Sequence of protein 1:
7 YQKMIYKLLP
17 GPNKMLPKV

Interface contacts:
Residue D130 in protein 2 interacts with residue K20 in protein 1 (closest heavy-atom distance 4.6 Å).
Residue K62 in protein 2 contacts residue M21 in protein 1 (closest heavy-atom distance 4.3 Å).
Residue Q43 in protein 2 interacts with residue V25 in protein 1 (closest heavy-atom distance 3.3 Å).
Residue A127 in protein 2 interacts with residue L14 in protein 1 (closest heavy-atom distance 3.6 Å).
Residue V169 in protein 2 interacts with residue N19 in protein 1 (closest heavy-atom distance 4.1 Å).
Residue F129 in protein 2 is in contact with residue G17 in protein 1 (closest heavy-atom distance 3.0 Å).
Residue Q173 in protein 2 is in contact with residue P18 in protein 1 (closest heavy-atom distance 3.2 Å).
Residue T128 in protein 2 interacts with residue P18 in protein 1 (closest heavy-atom distance 3.7 Å).
Residue F129 in protein 2 is in contact with residue L15 in protein 1 (closest heavy-atom distance 2.9 Å).
Residue S199 in protein 2 interacts with residue P18 in protein 1 (closest heavy-atom distance 4.7 Å).
Residue I126 in protein 2 is in contact with residue I11 in protein 1 (closest heavy-atom distance 4.3 Å).
Residue L68 in protein 2 is in contact with residue K20 in protein 1 (closest heavy-atom distance 3.9 Å).
Residue L68 in protein 2 interacts with residue M21 in protein 1 (closest heavy-atom distance 4.2 Å).
Residue Q125 in protein 2 contacts residue I11 in protein 1 (closest heavy-atom distance 3.3 Å).
Residue V171 in protein 2 interacts with residue L22 in protein 1 (closest heavy-atom distance 4.1 Å).
Residue T198 in protein 2 is in contact with residue G17 in protein 1 (closest heavy-atom distance 4.2 Å).
Residue I126 in protein 2 is in contact with residue L15 in protein 1 (closest heavy-atom distance 3.6 Å).
Residue L202 in protein 2 contacts residue P16 in protein 1 (closest heavy-atom distance 3.4 Å).
Residue V169 in protein 2 is in contact with residue P18 in protein 1 (closest heavy-atom distance 4.3 Å).
Residue A127 in protein 2 is in contact with residue L15 in protein 1 (closest heavy-atom distance 3.0 Å).
Residue F129 in protein 2 interacts with residue L14 in protein 1 (closest heavy-atom distance 4.3 Å).
Residue T128 in protein 2 is in contact with residue L15 in protein 1 (closest heavy-atom distance 3.4 Å).
Residue T128 in protein 2 is in contact with residue P16 in protein 1 (closest heavy-atom distance 4.1 Å).
Residue T201 in protein 2 is in contact with residue L15 in protein 1 (closest heavy-atom distance 3.6 Å).
Residue Q125 in protein 2 is in contact with residue K13 in protein 1 (closest heavy-atom distance 3.9 Å).
Residue L68 in protein 2 is in contact with residue L22 in protein 1 (closest heavy-atom distance 3.7 Å).
Residue Q125 in protein 2 contacts residue M10 in protein 1 (closest heavy-atom distance 4.0 Å).
Residue Q125 in protein 2 is in contact with residue Y12 in protein 1 (closest heavy-atom distance 3.4 Å).
Residue V161 in protein 2 is in contact with residue P18 in protein 1 (closest heavy-atom distance 4.5 Å).
Residue I126 in protein 2 is in contact with residue K13 in protein 1 (closest heavy-atom distance 3.7 Å).
Residue G205 in protein 2 is in contact with residue L15 in protein 1 (closest heavy-atom distance 4.2 Å).
Residue L202 in protein 2 interacts with residue L15 in protein 1 (closest heavy-atom distance 4.0 Å).
Residue S199 in protein 2 is in contact with residue N19 in protein 1 (closest heavy-atom distance 2.6 Å).
Residue T201 in protein 2 contacts residue P16 in protein 1 (closest heavy-atom distance 3.0 Å).
Residue D196 in protein 2 interacts with residue N19 in protein 1 (closest heavy-atom distance 3.1 Å).
Residue V171 in protein 2 interacts with residue K20 in protein 1 (closest heavy-atom distance 4.0 Å).
Residue T128 in protein 2 contacts residue L14 in protein 1 (closest heavy-atom distance 4.4 Å).
Residue T198 in protein 2 interacts with residue P16 in protein 1 (closest heavy-atom distance 3.6 Å).
Residue E99 in protein 2 contacts residue K13 in protein 1 (closest heavy-atom distance 4.4 Å).
Residue A127 in protein 2 is in contact with residue K13 in protein 1 (closest heavy-atom distance 2.9 Å).
Residue E148 in protein 2 interacts with residue V25 in protein 1 (closest heavy-atom distance 3.9 Å).
Residue M149 in protein 2 is in contact with residue V25 in protein 1 (closest heavy-atom distance 4.3 Å).
Residue Q125 in protein 2 is in contact with residue K9 in protein 1 (closest heavy-atom distance 4.1 Å).
Residue P174 in protein 2 is in contact with residue P23 in protein 1 (closest heavy-atom distance 4.0 Å).
Residue K62 in protein 2 interacts with residue V25 in protein 1 (closest heavy-atom distance 4.2 Å).
Residue F129 in protein 2 is in contact with residue P16 in protein 1 (closest heavy-atom distance 4.0 Å).
Residue A127 in protein 2 contacts residue I11 in protein 1 (closest heavy-atom distance 3.4 Å).
Residue M42 in protein 2 contacts residue L22 in protein 1 (closest heavy-atom distance 4.3 Å).
Residue V171 in protein 2 contacts residue N19 in protein 1 (closest heavy-atom distance 3.7 Å).
Residue V169 in protein 2 is in contact with residue K20 in protein 1 (closest heavy-atom distance 3.8 Å).
Residue P172 in protein 2 is in contact with residue L22 in protein 1 (closest heavy-atom distance 4.0 Å).
Residue T128 in protein 2 contacts residue G17 in protein 1 (closest heavy-atom distance 3.2 Å).
Residue Q173 in protein 2 contacts residue N19 in protein 1 (closest heavy-atom distance 2.7 Å).
Residue H136 in protein 2 contacts residue I11 in protein 1 (closest heavy-atom distance 4.2 Å).
Residue L202 in protein 2 contacts residue G17 in protein 1 (closest heavy-atom distance 4.5 Å).
Residue L202 in protein 2 is in contact with residue P18 in protein 1 (closest heavy-atom distance 3.7 Å).
Residue A65 in protein 2 contacts residue K20 in protein 1 (closest heavy-atom distance 4.2 Å).
Residue V171 in protein 2 is in contact with residue M21 in protein 1 (closest heavy-atom distance 3.7 Å).
Residue V147 in protein 2 interacts with residue V25 in protein 1 (closest heavy-atom distance 4.1 Å).
Residue F194 in protein 2 contacts residue P23 in protein 1 (closest heavy-atom distance 2.9 Å).

These two protein chains interact to form a complex.

Sequence of protein 2:
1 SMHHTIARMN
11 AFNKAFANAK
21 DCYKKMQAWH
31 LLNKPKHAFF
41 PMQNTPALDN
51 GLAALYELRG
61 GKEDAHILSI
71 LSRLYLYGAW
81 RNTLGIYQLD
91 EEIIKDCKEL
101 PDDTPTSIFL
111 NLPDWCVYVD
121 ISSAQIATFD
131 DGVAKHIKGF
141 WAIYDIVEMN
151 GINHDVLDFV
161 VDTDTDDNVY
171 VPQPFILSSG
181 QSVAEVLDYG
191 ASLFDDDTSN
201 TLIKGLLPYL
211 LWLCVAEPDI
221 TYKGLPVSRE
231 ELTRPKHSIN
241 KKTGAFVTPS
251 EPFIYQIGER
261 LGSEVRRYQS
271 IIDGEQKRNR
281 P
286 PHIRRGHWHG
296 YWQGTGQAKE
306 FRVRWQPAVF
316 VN